Sequence of the first protein:
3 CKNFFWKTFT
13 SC

This data describes a binding interaction between two proteins.

Residue-level contacts at the interface:
Residue I223 in the second protein interacts with residue W8 in the first protein (closest heavy-atom distance 4.1 Å).
Residue Q233 in the second protein interacts with residue S13 in the first protein (closest heavy-atom distance 3.9 Å).
Residue M165 in the second protein is in contact with residue W8 in the first protein (closest heavy-atom distance 4.3 Å).
Residue Q148 in the second protein contacts residue T10 in the first protein (closest heavy-atom distance 4.8 Å).
Residue L336 in the second protein is in contact with residue N5 in the first protein (closest heavy-atom distance 4.4 Å).
Residue I241 in the second protein interacts with residue F7 in the first protein (closest heavy-atom distance 4.1 Å).
Residue F318 in the second protein is in contact with residue K9 in the first protein (closest heavy-atom distance 4.7 Å).
Residue Q148 in the second protein contacts residue T12 in the first protein (closest heavy-atom distance 4.9 Å).
Residue F340 in the second protein interacts with residue F11 in the first protein (closest heavy-atom distance 4.7 Å).
Residue P332 in the second protein contacts residue C14 in the first protein (closest heavy-atom distance 3.8 Å).
Residue D168 in the second protein interacts with residue K9 in the first protein (closest heavy-atom distance 2.3 Å).
Residue G169 in the second protein contacts residue K9 in the first protein (closest heavy-atom distance 4.3 Å).
Residue R230 in the second protein interacts with residue K4 in the first protein (closest heavy-atom distance 4.4 Å).
Residue V344 in the second protein interacts with residue K9 in the first protein (closest heavy-atom distance 3.7 Å).
Residue T240 in the second protein contacts residue T12 in the first protein (closest heavy-atom distance 3.3 Å).
Residue F340 in the second protein contacts residue F7 in the first protein (closest heavy-atom distance 3.1 Å).
Residue K337 in the second protein contacts residue N5 in the first protein (closest heavy-atom distance 4.8 Å).
Residue I330 in the second protein is in contact with residue N5 in the first protein (closest heavy-atom distance 4.5 Å).
Residue I255 in the second protein interacts with residue W8 in the first protein (closest heavy-atom distance 4.5 Å).
Residue T240 in the second protein interacts with residue F7 in the first protein (closest heavy-atom distance 4.0 Å).
Residue F138 in the second protein contacts residue K9 in the first protein (closest heavy-atom distance 4.5 Å).
Residue M165 in the second protein interacts with residue T10 in the first protein (closest heavy-atom distance 3.7 Å).
Residue S325 in the second protein contacts residue F6 in the first protein (closest heavy-atom distance 3.3 Å).
Residue V164 in the second protein interacts with residue K9 in the first protein (closest heavy-atom distance 5.0 Å).
Residue P332 in the second protein contacts residue N5 in the first protein (closest heavy-atom distance 3.5 Å).
Residue L145 in the second protein contacts residue T10 in the first protein (closest heavy-atom distance 4.8 Å).
Residue F340 in the second protein interacts with residue F6 in the first protein (closest heavy-atom distance 3.7 Å).
Residue F340 in the second protein contacts residue T10 in the first protein (closest heavy-atom distance 3.3 Å).
Residue V344 in the second protein is in contact with residue W8 in the first protein (closest heavy-atom distance 4.3 Å).
Residue M165 in the second protein is in contact with residue K9 in the first protein (closest heavy-atom distance 4.3 Å).
Residue Y251 in the second protein interacts with residue F7 in the first protein (closest heavy-atom distance 3.6 Å).
Residue T258 in the second protein interacts with residue W8 in the first protein (closest heavy-atom distance 3.5 Å).
Residue F254 in the second protein is in contact with residue F7 in the first protein (closest heavy-atom distance 4.2 Å).
Residue Q148 in the second protein is in contact with residue F11 in the first protein (closest heavy-atom distance 4.2 Å).
Residue F254 in the second protein is in contact with residue W8 in the first protein (closest heavy-atom distance 4.1 Å).
Residue R230 in the second protein is in contact with residue T12 in the first protein (closest heavy-atom distance 4.2 Å).
Residue E246 in the second protein is in contact with residue K4 in the first protein (closest heavy-atom distance 4.3 Å).
Residue Q172 in the second protein contacts residue W8 in the first protein (closest heavy-atom distance 3.2 Å).
Residue C239 in the second protein is in contact with residue T10 in the first protein (closest heavy-atom distance 3.9 Å).
Residue F321 in the second protein is in contact with residue F6 in the first protein (closest heavy-atom distance 3.7 Å).
Residue L145 in the second protein is in contact with residue K9 in the first protein (closest heavy-atom distance 3.6 Å).
Residue T240 in the second protein is in contact with residue T10 in the first protein (closest heavy-atom distance 3.7 Å).
Residue S238 in the second protein is in contact with residue T12 in the first protein (closest heavy-atom distance 3.9 Å).
Residue S324 in the second protein is in contact with residue F6 in the first protein (closest heavy-atom distance 4.7 Å).
Residue Y251 in the second protein is in contact with residue K4 in the first protein (closest heavy-atom distance 3.5 Å).
Residue F340 in the second protein is in contact with residue N5 in the first protein (closest heavy-atom distance 3.8 Å).
Residue Q172 in the second protein is in contact with residue K9 in the first protein (closest heavy-atom distance 4.1 Å).
Residue F318 in the second protein interacts with residue W8 in the first protein (closest heavy-atom distance 3.1 Å).
Residue W250 in the second protein contacts residue F7 in the first protein (closest heavy-atom distance 3.7 Å).
Residue N322 in the second protein contacts residue F7 in the first protein (closest heavy-atom distance 2.9 Å).
Residue N322 in the second protein is in contact with residue W8 in the first protein (closest heavy-atom distance 3.5 Å).
Residue N322 in the second protein interacts with residue F6 in the first protein (closest heavy-atom distance 4.7 Å).
Residue F173 in the second protein contacts residue W8 in the first protein (closest heavy-atom distance 4.0 Å).
Residue P332 in the second protein interacts with residue C3 in the first protein (closest heavy-atom distance 4.6 Å).
Residue Y348 in the second protein is in contact with residue K9 in the first protein (closest heavy-atom distance 3.4 Å).
Residue I255 in the second protein interacts with residue F7 in the first protein (closest heavy-atom distance 3.7 Å).

Sequence of the second protein:
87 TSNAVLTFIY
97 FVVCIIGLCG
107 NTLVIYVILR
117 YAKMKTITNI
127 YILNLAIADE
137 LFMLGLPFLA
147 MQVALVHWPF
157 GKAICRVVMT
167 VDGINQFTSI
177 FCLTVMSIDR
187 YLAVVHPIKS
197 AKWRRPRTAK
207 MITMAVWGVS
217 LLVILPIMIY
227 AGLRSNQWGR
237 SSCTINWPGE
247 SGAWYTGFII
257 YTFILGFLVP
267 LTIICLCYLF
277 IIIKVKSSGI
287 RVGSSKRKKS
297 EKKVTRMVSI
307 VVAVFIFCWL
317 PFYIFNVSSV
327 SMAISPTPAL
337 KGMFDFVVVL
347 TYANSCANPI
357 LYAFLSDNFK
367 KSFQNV